Sequence of protein 1:
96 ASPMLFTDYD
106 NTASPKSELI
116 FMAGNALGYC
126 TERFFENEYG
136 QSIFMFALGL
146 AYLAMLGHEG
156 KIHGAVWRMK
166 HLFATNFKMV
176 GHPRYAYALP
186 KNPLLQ

Residue-level contacts at the interface:
Residue W152 in protein 2 contacts residue K165 in protein 1 (closest heavy-atom distance 4.4 Å).
Residue V183 in protein 2 contacts residue M164 in protein 1 (closest heavy-atom distance 4.3 Å).
Residue V183 in protein 2 contacts residue A160 in protein 1 (closest heavy-atom distance 4.2 Å).
Residue G182 in protein 2 interacts with residue K156 in protein 1 (closest heavy-atom distance 3.6 Å).
Residue Q178 in protein 2 contacts residue H153 in protein 1 (closest heavy-atom distance 3.6 Å).
Residue W159 in protein 2 is in contact with residue A169 in protein 1 (closest heavy-atom distance 3.5 Å).
Residue Y179 in protein 2 contacts residue K156 in protein 1 (closest heavy-atom distance 4.2 Å).
Residue V184 in protein 2 contacts residue L167 in protein 1 (closest heavy-atom distance 3.9 Å).
Residue H174 in protein 2 contacts residue H153 in protein 1 (closest heavy-atom distance 3.5 Å).
Residue V184 in protein 2 interacts with residue R163 in protein 1 (closest heavy-atom distance 4.0 Å).
Residue T156 in protein 2 contacts residue K165 in protein 1 (closest heavy-atom distance 3.5 Å).
Residue Y165 in protein 2 contacts residue H177 in protein 1 (closest heavy-atom distance 3.0 Å).
Residue W166 in protein 2 contacts residue F168 in protein 1 (closest heavy-atom distance 3.6 Å).
Residue V151 in protein 2 interacts with residue K165 in protein 1 (closest heavy-atom distance 3.2 Å).
Residue W166 in protein 2 is in contact with residue H177 in protein 1 (closest heavy-atom distance 4.2 Å).
Residue V151 in protein 2 is in contact with residue A169 in protein 1 (closest heavy-atom distance 4.0 Å).
Residue D185 in protein 2 interacts with residue H177 in protein 1 (closest heavy-atom distance 2.9 Å).
Residue V170 in protein 2 interacts with residue V161 in protein 1 (closest heavy-atom distance 4.0 Å).
Residue E187 in protein 2 interacts with residue Y180 in protein 1 (closest heavy-atom distance 3.4 Å).
Residue L134 in protein 2 interacts with residue L189 in protein 1 (closest heavy-atom distance 3.9 Å).
Residue F169 in protein 2 is in contact with residue M164 in protein 1 (closest heavy-atom distance 3.7 Å).
Residue H174 in protein 2 interacts with residue I157 in protein 1 (closest heavy-atom distance 3.9 Å).
Residue Y165 in protein 2 interacts with residue Y180 in protein 1 (closest heavy-atom distance 4.1 Å).
Residue W152 in protein 2 contacts residue H166 in protein 1 (closest heavy-atom distance 3.3 Å).
Residue P181 in protein 2 contacts residue K156 in protein 1 (closest heavy-atom distance 4.4 Å).
Residue G182 in protein 2 is in contact with residue R163 in protein 1 (closest heavy-atom distance 3.6 Å).
Residue Q178 in protein 2 interacts with residue K156 in protein 1 (closest heavy-atom distance 3.9 Å).
Residue G182 in protein 2 is in contact with residue A160 in protein 1 (closest heavy-atom distance 4.0 Å).
Residue H174 in protein 2 contacts residue K156 in protein 1 (closest heavy-atom distance 4.4 Å).
Residue T156 in protein 2 is in contact with residue W162 in protein 1 (closest heavy-atom distance 4.2 Å).
Residue S145 in protein 2 is in contact with residue F172 in protein 1 (closest heavy-atom distance 3.5 Å).
Residue H174 in protein 2 contacts residue M164 in protein 1 (closest heavy-atom distance 4.5 Å).
Residue W166 in protein 2 is in contact with residue G176 in protein 1 (closest heavy-atom distance 3.7 Å).
Residue T156 in protein 2 interacts with residue H158 in protein 1 (closest heavy-atom distance 4.6 Å).
Residue W166 in protein 2 contacts residue M174 in protein 1 (closest heavy-atom distance 3.9 Å).
Residue Q180 in protein 2 contacts residue K156 in protein 1 (closest heavy-atom distance 2.6 Å).
Residue W159 in protein 2 contacts residue M164 in protein 1 (closest heavy-atom distance 4.0 Å).
Residue V170 in protein 2 is in contact with residue M164 in protein 1 (closest heavy-atom distance 3.9 Å).
Residue V151 in protein 2 is in contact with residue T170 in protein 1 (closest heavy-atom distance 4.5 Å).
Residue N155 in protein 2 interacts with residue K165 in protein 1 (closest heavy-atom distance 4.5 Å).
Residue V170 in protein 2 is in contact with residue I157 in protein 1 (closest heavy-atom distance 4.2 Å).
Residue V184 in protein 2 contacts residue A160 in protein 1 (closest heavy-atom distance 4.7 Å).
Residue Y165 in protein 2 interacts with residue V175 in protein 1 (closest heavy-atom distance 4.3 Å).
Residue T156 in protein 2 is in contact with residue V161 in protein 1 (closest heavy-atom distance 3.4 Å).
Residue V151 in protein 2 contacts residue H166 in protein 1 (closest heavy-atom distance 4.5 Å).
Residue E187 in protein 2 contacts residue H177 in protein 1 (closest heavy-atom distance 3.3 Å).
Residue W166 in protein 2 is in contact with residue V175 in protein 1 (closest heavy-atom distance 4.8 Å).
Residue L160 in protein 2 interacts with residue V161 in protein 1 (closest heavy-atom distance 4.1 Å).
Residue S177 in protein 2 is in contact with residue H153 in protein 1 (closest heavy-atom distance 4.4 Å).
Residue H174 in protein 2 contacts residue A160 in protein 1 (closest heavy-atom distance 4.1 Å).
Residue V154 in protein 2 is in contact with residue K165 in protein 1 (closest heavy-atom distance 3.1 Å).
Residue V184 in protein 2 contacts residue M164 in protein 1 (closest heavy-atom distance 3.5 Å).
Residue F169 in protein 2 is in contact with residue H177 in protein 1 (closest heavy-atom distance 3.6 Å).
Residue Y165 in protein 2 is in contact with residue G176 in protein 1 (closest heavy-atom distance 3.3 Å).
Residue E187 in protein 2 interacts with residue R179 in protein 1 (closest heavy-atom distance 3.5 Å).
Residue V184 in protein 2 contacts residue F168 in protein 1 (closest heavy-atom distance 3.5 Å).
Residue D185 in protein 2 interacts with residue F168 in protein 1 (closest heavy-atom distance 4.7 Å).
Residue K172 in protein 2 interacts with residue Y180 in protein 1 (closest heavy-atom distance 2.6 Å).
Residue W159 in protein 2 interacts with residue V161 in protein 1 (closest heavy-atom distance 3.9 Å).
Residue W159 in protein 2 interacts with residue K165 in protein 1 (closest heavy-atom distance 3.8 Å).

These two protein chains interact to form a complex.

Sequence of protein 2:
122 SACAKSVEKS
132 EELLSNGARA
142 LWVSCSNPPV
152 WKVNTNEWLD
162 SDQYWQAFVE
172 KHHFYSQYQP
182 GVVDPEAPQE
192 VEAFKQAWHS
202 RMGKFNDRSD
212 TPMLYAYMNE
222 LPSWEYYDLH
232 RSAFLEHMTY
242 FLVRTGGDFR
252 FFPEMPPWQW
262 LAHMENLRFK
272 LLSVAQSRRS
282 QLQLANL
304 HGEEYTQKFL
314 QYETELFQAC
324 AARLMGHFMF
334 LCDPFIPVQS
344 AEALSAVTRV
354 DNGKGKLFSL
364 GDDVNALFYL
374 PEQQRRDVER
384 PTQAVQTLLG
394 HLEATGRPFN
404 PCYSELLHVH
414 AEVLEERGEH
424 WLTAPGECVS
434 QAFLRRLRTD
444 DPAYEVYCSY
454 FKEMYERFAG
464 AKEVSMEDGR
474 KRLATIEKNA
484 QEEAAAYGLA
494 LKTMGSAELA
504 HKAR